Sequence of chain A:
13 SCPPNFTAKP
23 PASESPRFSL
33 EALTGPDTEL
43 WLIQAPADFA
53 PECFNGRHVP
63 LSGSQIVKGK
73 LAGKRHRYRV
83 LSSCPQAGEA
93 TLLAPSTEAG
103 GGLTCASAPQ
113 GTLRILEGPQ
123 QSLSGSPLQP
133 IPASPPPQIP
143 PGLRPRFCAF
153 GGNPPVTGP

The following describes two proteins that form a bound complex.

Residue-level contacts at the interface:
Residue H547 in chain B is in contact with residue S85 in chain A (closest heavy-atom distance 4.1 Å).
Residue Y961 in chain B interacts with residue Q140 in chain A (closest heavy-atom distance 3.4 Å).
Residue A627 in chain B interacts with residue L130 in chain A (closest heavy-atom distance 4.2 Å).
Residue N536 in chain B interacts with residue P48 in chain A (closest heavy-atom distance 3.2 Å).
Residue E906 in chain B interacts with residue F152 in chain A (closest heavy-atom distance 3.2 Å).
Residue G538 in chain B is in contact with residue L118 in chain A (closest heavy-atom distance 3.8 Å).
Residue T540 in chain B is in contact with residue R116 in chain A (closest heavy-atom distance 3.4 Å).
Residue S907 in chain B is in contact with residue F149 in chain A (closest heavy-atom distance 3.7 Å).
Residue R548 in chain B is in contact with residue Q88 in chain A (closest heavy-atom distance 3.8 Å).
Residue N536 in chain B contacts residue L118 in chain A (closest heavy-atom distance 3.4 Å).
Residue P541 in chain B contacts residue Q46 in chain A (closest heavy-atom distance 3.5 Å).
Residue Q624 in chain B is in contact with residue Q131 in chain A (closest heavy-atom distance 3.9 Å).
Residue H941 in chain B interacts with residue R148 in chain A (closest heavy-atom distance 3.8 Å).
Residue L940 in chain B interacts with residue R148 in chain A (closest heavy-atom distance 4.1 Å).
Residue E660 in chain B is in contact with residue I133 in chain A (closest heavy-atom distance 3.8 Å).
Residue G629 in chain B contacts residue Q131 in chain A (closest heavy-atom distance 3.5 Å).
Residue Y961 in chain B interacts with residue I141 in chain A (closest heavy-atom distance 3.7 Å).
Residue E648 in chain B is in contact with residue I133 in chain A (closest heavy-atom distance 2.9 Å).
Residue A968 in chain B interacts with residue P147 in chain A (closest heavy-atom distance 3.5 Å).
Residue M965 in chain B contacts residue I141 in chain A (closest heavy-atom distance 3.9 Å).
Residue A968 in chain B contacts residue L145 in chain A (closest heavy-atom distance 3.8 Å).
Residue M965 in chain B contacts residue P142 in chain A (closest heavy-atom distance 3.8 Å).
Residue L626 in chain B interacts with residue Q131 in chain A (closest heavy-atom distance 3.5 Å).
Residue V539 in chain B is in contact with residue R116 in chain A (closest heavy-atom distance 3.7 Å).
Residue L570 in chain B is in contact with residue L83 in chain A (closest heavy-atom distance 3.8 Å).
Residue A545 in chain B interacts with residue Q88 in chain A (closest heavy-atom distance 4.0 Å).
Residue L570 in chain B interacts with residue L118 in chain A (closest heavy-atom distance 3.9 Å).
Residue L570 in chain B interacts with residue R81 in chain A (closest heavy-atom distance 3.9 Å).
Residue Y961 in chain B interacts with residue P139 in chain A (closest heavy-atom distance 3.4 Å).
Residue Q624 in chain B is in contact with residue I133 in chain A (closest heavy-atom distance 3.5 Å).
Residue G538 in chain B is in contact with residue R116 in chain A (closest heavy-atom distance 2.9 Å).
Residue L628 in chain B is in contact with residue Q131 in chain A (closest heavy-atom distance 3.1 Å).
Residue Y971 in chain B contacts residue F149 in chain A (closest heavy-atom distance 4.0 Å).
Residue Q659 in chain B is in contact with residue P132 in chain A (closest heavy-atom distance 3.3 Å).
Residue L537 in chain B is in contact with residue L118 in chain A (closest heavy-atom distance 4.2 Å).
Residue M965 in chain B contacts residue L145 in chain A (closest heavy-atom distance 3.6 Å).
Residue H547 in chain B interacts with residue T114 in chain A (closest heavy-atom distance 3.4 Å).
Residue F952 in chain B is in contact with residue P139 in chain A (closest heavy-atom distance 3.7 Å).
Residue E648 in chain B interacts with residue P132 in chain A (closest heavy-atom distance 3.2 Å).
Residue M1 in chain B is in contact with residue I133 in chain A (closest heavy-atom distance 3.6 Å).
Residue L537 in chain B is in contact with residue R116 in chain A (closest heavy-atom distance 3.9 Å).
Residue L661 in chain B interacts with residue I133 in chain A (closest heavy-atom distance 3.3 Å).
Residue L626 in chain B interacts with residue P132 in chain A (closest heavy-atom distance 3.6 Å).
Residue H941 in chain B interacts with residue L145 in chain A (closest heavy-atom distance 3.5 Å).
Residue A653 in chain B contacts residue L130 in chain A (closest heavy-atom distance 3.8 Å).
Residue N536 in chain B interacts with residue A49 in chain A (closest heavy-atom distance 3.7 Å).
Residue L626 in chain B contacts residue L130 in chain A (closest heavy-atom distance 3.7 Å).
Residue H580 in chain B contacts residue Q122 in chain A (closest heavy-atom distance 4.0 Å).
Residue Q659 in chain B contacts residue I133 in chain A (closest heavy-atom distance 3.4 Å).
Residue S577 in chain B is in contact with residue P121 in chain A (closest heavy-atom distance 3.6 Å).
Residue A968 in chain B contacts residue R146 in chain A (closest heavy-atom distance 3.4 Å).
Residue E648 in chain B contacts residue A135 in chain A (closest heavy-atom distance 3.7 Å).
Residue H547 in chain B is in contact with residue Q46 in chain A (closest heavy-atom distance 2.5 Å).
Residue S907 in chain B is in contact with residue F152 in chain A (closest heavy-atom distance 3.5 Å).
Residue H547 in chain B contacts residue R116 in chain A (closest heavy-atom distance 3.6 Å).
Residue L943 in chain B interacts with residue P142 in chain A (closest heavy-atom distance 4.0 Å).
Residue G908 in chain B interacts with residue F152 in chain A (closest heavy-atom distance 3.7 Å).
Residue I951 in chain B interacts with residue P139 in chain A (closest heavy-atom distance 3.8 Å).
Residue N536 in chain B interacts with residue E119 in chain A (closest heavy-atom distance 2.9 Å).
Residue N536 in chain B is in contact with residue D50 in chain A (closest heavy-atom distance 3.6 Å).

Sequence of chain B:
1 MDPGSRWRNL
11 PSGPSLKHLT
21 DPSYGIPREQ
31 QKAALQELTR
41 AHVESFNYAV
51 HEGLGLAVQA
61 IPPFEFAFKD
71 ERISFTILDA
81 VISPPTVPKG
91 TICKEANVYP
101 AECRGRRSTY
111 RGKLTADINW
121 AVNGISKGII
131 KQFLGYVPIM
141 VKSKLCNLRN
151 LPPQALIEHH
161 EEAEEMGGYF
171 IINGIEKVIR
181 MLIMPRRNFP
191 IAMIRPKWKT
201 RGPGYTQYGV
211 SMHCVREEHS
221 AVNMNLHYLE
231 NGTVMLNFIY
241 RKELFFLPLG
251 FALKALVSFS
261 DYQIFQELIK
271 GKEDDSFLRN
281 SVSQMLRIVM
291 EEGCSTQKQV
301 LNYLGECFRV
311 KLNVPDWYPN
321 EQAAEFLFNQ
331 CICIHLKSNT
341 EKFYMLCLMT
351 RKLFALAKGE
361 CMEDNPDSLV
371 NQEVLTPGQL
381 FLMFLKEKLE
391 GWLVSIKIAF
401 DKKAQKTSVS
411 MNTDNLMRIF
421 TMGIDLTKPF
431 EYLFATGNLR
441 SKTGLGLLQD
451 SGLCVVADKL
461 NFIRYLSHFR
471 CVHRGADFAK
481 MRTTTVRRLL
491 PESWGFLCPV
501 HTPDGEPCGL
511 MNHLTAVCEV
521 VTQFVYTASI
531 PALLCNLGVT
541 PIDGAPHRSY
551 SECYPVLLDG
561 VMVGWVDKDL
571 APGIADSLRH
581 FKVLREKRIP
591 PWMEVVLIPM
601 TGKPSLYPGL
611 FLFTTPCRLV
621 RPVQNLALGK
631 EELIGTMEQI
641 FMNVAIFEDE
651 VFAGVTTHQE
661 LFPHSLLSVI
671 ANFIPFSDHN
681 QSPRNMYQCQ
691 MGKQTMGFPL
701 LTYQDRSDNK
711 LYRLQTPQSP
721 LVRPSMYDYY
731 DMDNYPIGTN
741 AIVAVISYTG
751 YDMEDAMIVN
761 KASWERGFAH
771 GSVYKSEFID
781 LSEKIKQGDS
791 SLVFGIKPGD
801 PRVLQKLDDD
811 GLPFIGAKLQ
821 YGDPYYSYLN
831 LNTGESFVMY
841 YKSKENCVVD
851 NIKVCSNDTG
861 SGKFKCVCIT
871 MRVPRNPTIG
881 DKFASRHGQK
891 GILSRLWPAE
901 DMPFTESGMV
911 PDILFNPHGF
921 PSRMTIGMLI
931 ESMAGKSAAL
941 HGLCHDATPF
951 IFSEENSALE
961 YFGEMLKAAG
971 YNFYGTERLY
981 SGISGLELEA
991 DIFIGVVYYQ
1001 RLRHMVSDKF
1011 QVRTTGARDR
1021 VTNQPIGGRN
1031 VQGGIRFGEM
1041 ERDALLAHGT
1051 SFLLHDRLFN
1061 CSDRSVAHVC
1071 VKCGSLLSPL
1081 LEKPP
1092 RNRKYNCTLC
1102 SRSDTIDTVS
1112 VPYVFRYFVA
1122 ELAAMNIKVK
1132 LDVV